Sequence of protein 2:
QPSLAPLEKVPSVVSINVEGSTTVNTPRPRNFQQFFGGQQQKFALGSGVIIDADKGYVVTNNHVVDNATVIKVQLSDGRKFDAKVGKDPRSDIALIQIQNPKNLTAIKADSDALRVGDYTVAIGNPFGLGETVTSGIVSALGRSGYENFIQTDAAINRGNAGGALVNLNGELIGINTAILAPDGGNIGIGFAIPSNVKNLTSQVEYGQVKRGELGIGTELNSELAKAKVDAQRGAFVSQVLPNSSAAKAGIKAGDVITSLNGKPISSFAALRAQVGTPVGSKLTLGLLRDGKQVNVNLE

Contacts between the two chains:
Residue R159 in protein 1 is in contact with residue E20 in protein 2 (closest heavy-atom distance 2.5 Å).
Residue V160 in protein 1 contacts residue L19 in protein 2 (closest heavy-atom distance 3.6 Å).
Residue D202 in protein 1 interacts with residue S179 in protein 2 (closest heavy-atom distance 3.6 Å).
Residue G237 in protein 1 interacts with residue I205 in protein 2 (closest heavy-atom distance 4.1 Å).
Residue Y163 in protein 1 interacts with residue S14 in protein 2 (closest heavy-atom distance 3.8 Å).
Residue I238 in protein 1 contacts residue I205 in protein 2 (closest heavy-atom distance 4.2 Å).
Residue A184 in protein 1 interacts with residue E175 in protein 2 (closest heavy-atom distance 4.2 Å).
Residue S183 in protein 1 interacts with residue T176 in protein 2 (closest heavy-atom distance 3.4 Å).
Residue G161 in protein 1 is in contact with residue A16 in protein 2 (closest heavy-atom distance 3.4 Å).
Residue V160 in protein 1 interacts with residue V177 in protein 2 (closest heavy-atom distance 3.0 Å).
Residue L217 in protein 1 is in contact with residue P13 in protein 2 (closest heavy-atom distance 4.4 Å).
Residue I181 in protein 1 contacts residue L15 in protein 2 (closest heavy-atom distance 4.0 Å).
Residue R207 in protein 1 is in contact with residue R207 in protein 2 (closest heavy-atom distance 4.1 Å).
Residue F49 in protein 1 interacts with residue F46 in protein 2 (closest heavy-atom distance 3.2 Å).
Residue F240 in protein 1 interacts with residue L173 in protein 2 (closest heavy-atom distance 4.3 Å).
Residue I181 in protein 1 is in contact with residue S179 in protein 2 (closest heavy-atom distance 3.9 Å).
Residue S183 in protein 1 interacts with residue V177 in protein 2 (closest heavy-atom distance 3.0 Å).
Residue F49 in protein 1 is in contact with residue Q47 in protein 2 (closest heavy-atom distance 4.3 Å).
Residue R159 in protein 1 interacts with residue S14 in protein 2 (closest heavy-atom distance 4.7 Å).
Residue G237 in protein 1 is in contact with residue R207 in protein 2 (closest heavy-atom distance 4.8 Å).
Residue G237 in protein 1 is in contact with residue F171 in protein 2 (closest heavy-atom distance 4.3 Å).
Residue R159 in protein 1 contacts residue P17 in protein 2 (closest heavy-atom distance 3.9 Å).
Residue D162 in protein 1 is in contact with residue A16 in protein 2 (closest heavy-atom distance 4.3 Å).
Residue I236 in protein 1 is in contact with residue N206 in protein 2 (closest heavy-atom distance 4.0 Å).
Residue A184 in protein 1 contacts residue T176 in protein 2 (closest heavy-atom distance 4.5 Å).
Residue I236 in protein 1 interacts with residue R207 in protein 2 (closest heavy-atom distance 3.8 Å).
Residue Q200 in protein 1 is in contact with residue F171 in protein 2 (closest heavy-atom distance 4.5 Å).
Residue D162 in protein 1 contacts residue L15 in protein 2 (closest heavy-atom distance 4.6 Å).
Residue N206 in protein 1 contacts residue R207 in protein 2 (closest heavy-atom distance 5.0 Å).
Residue I236 in protein 1 is in contact with residue F171 in protein 2 (closest heavy-atom distance 3.7 Å).
Residue G161 in protein 1 interacts with residue L15 in protein 2 (closest heavy-atom distance 2.9 Å).
Residue D162 in protein 1 contacts residue S14 in protein 2 (closest heavy-atom distance 3.0 Å).
Residue G237 in protein 1 is in contact with residue N206 in protein 2 (closest heavy-atom distance 3.5 Å).
Residue I236 in protein 1 contacts residue L173 in protein 2 (closest heavy-atom distance 5.0 Å).
Residue N206 in protein 1 interacts with residue N206 in protein 2 (closest heavy-atom distance 2.5 Å).
Residue I181 in protein 1 is in contact with residue T178 in protein 2 (closest heavy-atom distance 3.9 Å).
Residue D202 in protein 1 is in contact with residue T178 in protein 2 (closest heavy-atom distance 2.6 Å).
Residue Y163 in protein 1 interacts with residue P13 in protein 2 (closest heavy-atom distance 3.1 Å).
Residue Y163 in protein 1 interacts with residue L15 in protein 2 (closest heavy-atom distance 3.5 Å).
Residue G161 in protein 1 contacts residue L19 in protein 2 (closest heavy-atom distance 3.6 Å).
Residue G161 in protein 1 is in contact with residue S14 in protein 2 (closest heavy-atom distance 3.4 Å).
Residue I181 in protein 1 contacts residue V177 in protein 2 (closest heavy-atom distance 3.8 Å).
Residue Q200 in protein 1 is in contact with residue T176 in protein 2 (closest heavy-atom distance 4.0 Å).
Residue I238 in protein 1 contacts residue T176 in protein 2 (closest heavy-atom distance 3.6 Å).
Residue R159 in protein 1 is in contact with residue A16 in protein 2 (closest heavy-atom distance 3.5 Å).
Residue I238 in protein 1 interacts with residue F171 in protein 2 (closest heavy-atom distance 3.9 Å).
Residue V160 in protein 1 contacts residue A16 in protein 2 (closest heavy-atom distance 5.0 Å).
Residue S183 in protein 1 is in contact with residue E175 in protein 2 (closest heavy-atom distance 4.0 Å).
Residue Q200 in protein 1 is in contact with residue L173 in protein 2 (closest heavy-atom distance 4.2 Å).
Residue S183 in protein 1 contacts residue T178 in protein 2 (closest heavy-atom distance 4.7 Å).
Residue V182 in protein 1 interacts with residue V177 in protein 2 (closest heavy-atom distance 4.6 Å).

The following describes two proteins that form a bound complex.

Sequence of protein 1:
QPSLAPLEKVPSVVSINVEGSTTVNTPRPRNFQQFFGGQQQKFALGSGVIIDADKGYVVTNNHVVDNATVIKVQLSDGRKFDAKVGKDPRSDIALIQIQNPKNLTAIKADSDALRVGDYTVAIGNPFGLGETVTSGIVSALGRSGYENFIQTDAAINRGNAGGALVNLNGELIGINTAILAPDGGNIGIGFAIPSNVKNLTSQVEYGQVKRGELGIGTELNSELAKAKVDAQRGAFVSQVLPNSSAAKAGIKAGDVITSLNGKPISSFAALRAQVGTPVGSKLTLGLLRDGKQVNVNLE